Sequence of chain A:
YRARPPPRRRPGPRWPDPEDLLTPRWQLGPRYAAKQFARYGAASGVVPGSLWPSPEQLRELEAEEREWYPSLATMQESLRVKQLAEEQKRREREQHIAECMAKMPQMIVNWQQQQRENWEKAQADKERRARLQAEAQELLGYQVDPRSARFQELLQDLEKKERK

Sequence of chain B:
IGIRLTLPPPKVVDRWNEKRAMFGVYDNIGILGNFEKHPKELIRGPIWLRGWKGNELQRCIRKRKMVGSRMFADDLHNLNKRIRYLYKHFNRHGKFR

The following describes two proteins that form a bound complex.

Interface contacts:
Residue Y25 in chain A interacts with residue M53 in chain B (closest heavy-atom distance 3.9 Å).
Residue A27 in chain A is in contact with residue Y57 in chain B (closest heavy-atom distance 4.9 Å).
Residue Y25 in chain A interacts with residue W47 in chain B (closest heavy-atom distance 4.9 Å).
Residue P29 in chain A is in contact with residue Y57 in chain B (closest heavy-atom distance 3.9 Å).
Residue R33 in chain A is in contact with residue E67 in chain B (closest heavy-atom distance 4.9 Å).
Residue P30 in chain A interacts with residue Y57 in chain B (closest heavy-atom distance 3.4 Å).
Residue Y25 in chain A contacts residue N48 in chain B (closest heavy-atom distance 4.0 Å).
Residue R32 in chain A interacts with residue K68 in chain B (closest heavy-atom distance 3.7 Å).
Residue P31 in chain A is in contact with residue L73 in chain B (closest heavy-atom distance 4.2 Å).
Residue Y25 in chain A is in contact with residue A52 in chain B (closest heavy-atom distance 4.6 Å).
Residue R28 in chain A contacts residue Y57 in chain B (closest heavy-atom distance 3.4 Å).
Residue R32 in chain A interacts with residue E67 in chain B (closest heavy-atom distance 4.1 Å).
Residue A27 in chain A contacts residue M53 in chain B (closest heavy-atom distance 4.4 Å).
Residue P31 in chain A is in contact with residue I60 in chain B (closest heavy-atom distance 3.9 Å).
Residue Y25 in chain A contacts residue E49 in chain B (closest heavy-atom distance 3.0 Å).
Residue P31 in chain A contacts residue K68 in chain B (closest heavy-atom distance 3.7 Å).
Residue P31 in chain A contacts residue Y57 in chain B (closest heavy-atom distance 4.2 Å).
Residue R33 in chain A interacts with residue K68 in chain B (closest heavy-atom distance 3.6 Å).
Residue A27 in chain A contacts residue V56 in chain B (closest heavy-atom distance 4.7 Å).